Sequence of protein 1:
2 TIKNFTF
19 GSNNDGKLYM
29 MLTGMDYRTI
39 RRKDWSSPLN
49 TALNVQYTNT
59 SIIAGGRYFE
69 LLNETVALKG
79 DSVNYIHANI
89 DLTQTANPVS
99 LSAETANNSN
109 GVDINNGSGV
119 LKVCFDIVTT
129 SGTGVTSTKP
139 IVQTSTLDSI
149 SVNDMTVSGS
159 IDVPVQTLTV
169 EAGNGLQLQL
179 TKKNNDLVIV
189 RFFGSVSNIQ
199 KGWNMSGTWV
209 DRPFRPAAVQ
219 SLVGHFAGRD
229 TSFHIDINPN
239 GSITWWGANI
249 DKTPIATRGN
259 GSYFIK

These two protein chains interact to form a complex.

Interface contacts:
Residue D152 in protein 1 is in contact with residue D146 in protein 2 (closest heavy-atom distance 3.1 Å).
Residue S147 in protein 1 interacts with residue S143 in protein 2 (closest heavy-atom distance 2.8 Å).
Residue S149 in protein 1 interacts with residue L145 in protein 2 (closest heavy-atom distance 2.8 Å).
Residue I159 in protein 1 is in contact with residue M153 in protein 2 (closest heavy-atom distance 3.4 Å).
Residue A246 in protein 1 contacts residue R227 in protein 2 (closest heavy-atom distance 3.4 Å).
Residue D152 in protein 1 interacts with residue I148 in protein 2 (closest heavy-atom distance 3.0 Å).
Residue S219 in protein 1 is in contact with residue N258 in protein 2 (closest heavy-atom distance 2.9 Å).
Residue D146 in protein 1 interacts with residue Q141 in protein 2 (closest heavy-atom distance 2.8 Å).
Residue S147 in protein 1 contacts residue Q141 in protein 2 (closest heavy-atom distance 3.2 Å).
Residue N182 in protein 1 contacts residue I159 in protein 2 (closest heavy-atom distance 2.8 Å).
Residue V150 in protein 1 interacts with residue L145 in protein 2 (closest heavy-atom distance 3.3 Å).
Residue D146 in protein 1 contacts residue V140 in protein 2 (closest heavy-atom distance 3.3 Å).
Residue S219 in protein 1 interacts with residue G257 in protein 2 (closest heavy-atom distance 3.4 Å).
Residue V150 in protein 1 contacts residue D146 in protein 2 (closest heavy-atom distance 3.2 Å).
Residue V155 in protein 1 is in contact with residue V150 in protein 2 (closest heavy-atom distance 3.4 Å).
Residue V217 in protein 1 interacts with residue R189 in protein 2 (closest heavy-atom distance 2.8 Å).
Residue N22 in protein 1 interacts with residue E68 in protein 2 (closest heavy-atom distance 2.9 Å).
Residue H232 in protein 1 is in contact with residue H223 in protein 2 (closest heavy-atom distance 2.8 Å).
Residue D160 in protein 1 contacts residue V155 in protein 2 (closest heavy-atom distance 2.9 Å).
Residue D184 in protein 1 is in contact with residue K181 in protein 2 (closest heavy-atom distance 2.7 Å).
Residue S230 in protein 1 contacts residue H223 in protein 2 (closest heavy-atom distance 3.2 Å).
Residue D152 in protein 1 contacts residue S147 in protein 2 (closest heavy-atom distance 3.3 Å).
Residue N114 in protein 1 interacts with residue W43 in protein 2 (closest heavy-atom distance 3.3 Å).
Residue P162 in protein 1 is in contact with residue G157 in protein 2 (closest heavy-atom distance 3.2 Å).
Residue S260 in protein 1 is in contact with residue N258 in protein 2 (closest heavy-atom distance 3.0 Å).
Residue K25 in protein 1 is in contact with residue E68 in protein 2 (closest heavy-atom distance 3.3 Å).
Residue G157 in protein 1 is in contact with residue N151 in protein 2 (closest heavy-atom distance 2.7 Å).
Residue K264 in protein 1 contacts residue K181 in protein 2 (closest heavy-atom distance 2.9 Å).
Residue L30 in protein 1 interacts with residue T31 in protein 2 (closest heavy-atom distance 2.8 Å).
Residue N22 in protein 1 interacts with residue F6 in protein 2 (closest heavy-atom distance 3.2 Å).
Residue W244 in protein 1 is in contact with residue G226 in protein 2 (closest heavy-atom distance 2.8 Å).
Residue T229 in protein 1 interacts with residue D228 in protein 2 (closest heavy-atom distance 3.4 Å).
Residue P162 in protein 1 interacts with residue V155 in protein 2 (closest heavy-atom distance 3.2 Å).
Residue S156 in protein 1 contacts residue V150 in protein 2 (closest heavy-atom distance 3.0 Å).
Residue G157 in protein 1 contacts residue D152 in protein 2 (closest heavy-atom distance 3.5 Å).
Residue S158 in protein 1 interacts with residue M153 in protein 2 (closest heavy-atom distance 3.1 Å).
Residue T154 in protein 1 is in contact with residue I148 in protein 2 (closest heavy-atom distance 2.9 Å).
Residue Q218 in protein 1 is in contact with residue N258 in protein 2 (closest heavy-atom distance 2.9 Å).
Residue S156 in protein 1 contacts residue N151 in protein 2 (closest heavy-atom distance 2.6 Å).
Residue K199 in protein 1 interacts with residue G226 in protein 2 (closest heavy-atom distance 3.3 Å).
Residue S149 in protein 1 interacts with residue T144 in protein 2 (closest heavy-atom distance 3.5 Å).
Residue S230 in protein 1 interacts with residue D228 in protein 2 (closest heavy-atom distance 2.9 Å).
Residue S147 in protein 1 contacts residue V140 in protein 2 (closest heavy-atom distance 3.0 Å).
Residue M29 in protein 1 contacts residue S59 in protein 2 (closest heavy-atom distance 3.4 Å).
Residue P162 in protein 1 interacts with residue S156 in protein 2 (closest heavy-atom distance 3.4 Å).
Residue D160 in protein 1 is in contact with residue M153 in protein 2 (closest heavy-atom distance 2.7 Å).
Residue D160 in protein 1 is in contact with residue T154 in protein 2 (closest heavy-atom distance 3.3 Å).
Residue F231 in protein 1 contacts residue H223 in protein 2 (closest heavy-atom distance 3.4 Å).
Residue T154 in protein 1 is in contact with residue V150 in protein 2 (closest heavy-atom distance 2.9 Å).
Residue M153 in protein 1 is in contact with residue M153 in protein 2 (closest heavy-atom distance 3.3 Å).
Residue I148 in protein 1 interacts with residue S143 in protein 2 (closest heavy-atom distance 3.4 Å).
Residue S147 in protein 1 interacts with residue T142 in protein 2 (closest heavy-atom distance 3.4 Å).
Residue N114 in protein 1 is in contact with residue N57 in protein 2 (closest heavy-atom distance 3.2 Å).
Residue S149 in protein 1 contacts residue S143 in protein 2 (closest heavy-atom distance 2.9 Å).
Residue S158 in protein 1 interacts with residue D152 in protein 2 (closest heavy-atom distance 3.0 Å).
Residue W244 in protein 1 is in contact with residue H223 in protein 2 (closest heavy-atom distance 3.2 Å).
Residue M153 in protein 1 interacts with residue I148 in protein 2 (closest heavy-atom distance 3.3 Å).
Residue K25 in protein 1 interacts with residue Y66 in protein 2 (closest heavy-atom distance 3.4 Å).
Residue N151 in protein 1 is in contact with residue D146 in protein 2 (closest heavy-atom distance 2.9 Å).
Residue N182 in protein 1 is in contact with residue S158 in protein 2 (closest heavy-atom distance 3.4 Å).

Sequence of protein 2:
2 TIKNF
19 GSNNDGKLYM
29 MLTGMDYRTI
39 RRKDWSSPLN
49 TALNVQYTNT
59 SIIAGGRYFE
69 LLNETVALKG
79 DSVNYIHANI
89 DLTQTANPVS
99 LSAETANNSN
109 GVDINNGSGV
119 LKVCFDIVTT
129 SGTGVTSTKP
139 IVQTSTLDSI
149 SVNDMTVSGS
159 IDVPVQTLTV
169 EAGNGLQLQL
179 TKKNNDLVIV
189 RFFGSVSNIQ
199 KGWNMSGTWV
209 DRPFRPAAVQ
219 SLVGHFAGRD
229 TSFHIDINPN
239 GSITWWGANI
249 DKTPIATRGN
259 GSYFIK